These two protein chains interact to form a complex.

Sequence of protein 2:
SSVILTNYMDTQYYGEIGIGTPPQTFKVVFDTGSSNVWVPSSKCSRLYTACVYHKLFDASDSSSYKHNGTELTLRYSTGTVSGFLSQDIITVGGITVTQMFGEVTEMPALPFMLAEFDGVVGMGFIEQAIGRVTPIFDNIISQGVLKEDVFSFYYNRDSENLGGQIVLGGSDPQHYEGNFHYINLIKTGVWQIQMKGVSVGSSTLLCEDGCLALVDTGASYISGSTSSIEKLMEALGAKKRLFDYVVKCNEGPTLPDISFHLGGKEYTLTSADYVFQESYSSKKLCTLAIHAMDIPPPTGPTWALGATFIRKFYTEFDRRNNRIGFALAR

Sequence of protein 1:
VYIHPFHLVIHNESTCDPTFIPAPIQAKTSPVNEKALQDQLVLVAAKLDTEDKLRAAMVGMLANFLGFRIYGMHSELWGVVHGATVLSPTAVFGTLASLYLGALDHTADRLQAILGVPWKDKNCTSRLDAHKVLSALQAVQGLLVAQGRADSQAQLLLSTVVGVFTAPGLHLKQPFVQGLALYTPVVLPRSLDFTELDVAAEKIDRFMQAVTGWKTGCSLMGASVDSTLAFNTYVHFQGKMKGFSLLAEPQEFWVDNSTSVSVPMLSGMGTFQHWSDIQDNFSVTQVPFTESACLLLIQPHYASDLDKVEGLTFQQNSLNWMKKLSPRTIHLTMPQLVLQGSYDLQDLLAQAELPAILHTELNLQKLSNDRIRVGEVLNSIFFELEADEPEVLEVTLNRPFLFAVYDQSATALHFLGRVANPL

Residue-level contacts at the interface:
Residue F8 in protein 1 interacts with residue G271 in protein 2 (closest heavy-atom distance 3.5 Å).
Residue Y4 in protein 1 is in contact with residue C339 in protein 2 (closest heavy-atom distance 3.5 Å).
Residue H9 in protein 1 is in contact with residue S127 in protein 2 (closest heavy-atom distance 2.0 Å).
Residue E15 in protein 1 contacts residue R125 in protein 2 (closest heavy-atom distance 2.8 Å).
Residue A366 in protein 1 is in contact with residue R96 in protein 2 (closest heavy-atom distance 3.3 Å).
Residue F79 in protein 1 contacts residue L160 in protein 2 (closest heavy-atom distance 3.4 Å).
Residue I5 in protein 1 interacts with residue T61 in protein 2 (closest heavy-atom distance 2.7 Å).
Residue L10 in protein 1 contacts residue D81 in protein 2 (closest heavy-atom distance 2.5 Å).
Residue D135 in protein 1 is in contact with residue P158 in protein 2 (closest heavy-atom distance 2.4 Å).
Residue M72 in protein 1 interacts with residue L160 in protein 2 (closest heavy-atom distance 3.1 Å).
Residue V11 in protein 1 interacts with residue S127 in protein 2 (closest heavy-atom distance 3.4 Å).
Residue L68 in protein 1 contacts residue L295 in protein 2 (closest heavy-atom distance 0.7 Å).
Residue F8 in protein 1 is in contact with residue L164 in protein 2 (closest heavy-atom distance 3.6 Å).
Residue V11 in protein 1 contacts residue D269 in protein 2 (closest heavy-atom distance 2.5 Å).
Residue H9 in protein 1 is in contact with residue I348 in protein 2 (closest heavy-atom distance 3.5 Å).
Residue L10 in protein 1 contacts residue Y126 in protein 2 (closest heavy-atom distance 3.5 Å).
Residue R69 in protein 1 contacts residue L295 in protein 2 (closest heavy-atom distance 3.6 Å).
Residue A127 in protein 1 is in contact with residue L97 in protein 2 (closest heavy-atom distance 2.0 Å).
Residue L10 in protein 1 is in contact with residue D269 in protein 2 (closest heavy-atom distance 3.4 Å).
Residue H9 in protein 1 contacts residue T128 in protein 2 (closest heavy-atom distance 3.0 Å).
Residue K136 in protein 1 interacts with residue R125 in protein 2 (closest heavy-atom distance 2.7 Å).
Residue H9 in protein 1 is in contact with residue M346 in protein 2 (closest heavy-atom distance 3.0 Å).
Residue H9 in protein 1 contacts residue S276 in protein 2 (closest heavy-atom distance 3.4 Å).
Residue P132 in protein 1 is in contact with residue P158 in protein 2 (closest heavy-atom distance 3.2 Å).
Residue H13 in protein 1 interacts with residue P349 in protein 2 (closest heavy-atom distance 3.4 Å).
Residue P7 in protein 1 interacts with residue H344 in protein 2 (closest heavy-atom distance 3.1 Å).
Residue L10 in protein 1 interacts with residue V170 in protein 2 (closest heavy-atom distance 3.7 Å).
Residue I12 in protein 1 is in contact with residue G83 in protein 2 (closest heavy-atom distance 2.3 Å).
Residue P7 in protein 1 contacts residue Y274 in protein 2 (closest heavy-atom distance 3.2 Å).
Residue I128 in protein 1 contacts residue L97 in protein 2 (closest heavy-atom distance 1.6 Å).
Residue E15 in protein 1 is in contact with residue T123 in protein 2 (closest heavy-atom distance 3.1 Å).
Residue Y4 in protein 1 contacts residue T340 in protein 2 (closest heavy-atom distance 3.3 Å).
Residue D135 in protein 1 is in contact with residue T130 in protein 2 (closest heavy-atom distance 3.2 Å).
Residue R83 in protein 1 interacts with residue T99 in protein 2 (closest heavy-atom distance 1.4 Å).
Residue H13 in protein 1 is in contact with residue R125 in protein 2 (closest heavy-atom distance 2.7 Å).
Residue D135 in protein 1 interacts with residue G129 in protein 2 (closest heavy-atom distance 3.1 Å).
Residue I12 in protein 1 contacts residue Q178 in protein 2 (closest heavy-atom distance 3.1 Å).
Residue K136 in protein 1 interacts with residue T130 in protein 2 (closest heavy-atom distance 3.5 Å).
Residue D135 in protein 1 is in contact with residue L160 in protein 2 (closest heavy-atom distance 3.1 Å).
Residue V11 in protein 1 interacts with residue I348 in protein 2 (closest heavy-atom distance 3.6 Å).
Residue S16 in protein 1 is in contact with residue R125 in protein 2 (closest heavy-atom distance 2.3 Å).
Residue Y4 in protein 1 interacts with residue E331 in protein 2 (closest heavy-atom distance 2.6 Å).
Residue F8 in protein 1 interacts with residue Q62 in protein 2 (closest heavy-atom distance 2.9 Å).
Residue H9 in protein 1 is in contact with residue Y126 in protein 2 (closest heavy-atom distance 3.6 Å).
Residue I5 in protein 1 contacts residue F329 in protein 2 (closest heavy-atom distance 3.4 Å).
Residue D135 in protein 1 contacts residue P161 in protein 2 (closest heavy-atom distance 3.6 Å).
Residue L76 in protein 1 interacts with residue L160 in protein 2 (closest heavy-atom distance 2.5 Å).
Residue E367 in protein 1 contacts residue L97 in protein 2 (closest heavy-atom distance 2.7 Å).
Residue I5 in protein 1 contacts residue Y274 in protein 2 (closest heavy-atom distance 3.7 Å).
Residue N331 in protein 1 is in contact with residue Y58 in protein 2 (closest heavy-atom distance 3.5 Å).
Residue I12 in protein 1 contacts residue S84 in protein 2 (closest heavy-atom distance 3.2 Å).
Residue V131 in protein 1 is in contact with residue P158 in protein 2 (closest heavy-atom distance 3.1 Å).
Residue F8 in protein 1 is in contact with residue S273 in protein 2 (closest heavy-atom distance 3.0 Å).
Residue F8 in protein 1 interacts with residue A272 in protein 2 (closest heavy-atom distance 3.5 Å).
Residue H13 in protein 1 interacts with residue Y126 in protein 2 (closest heavy-atom distance 3.1 Å).
Residue V131 in protein 1 interacts with residue A159 in protein 2 (closest heavy-atom distance 3.4 Å).
Residue L10 in protein 1 interacts with residue G271 in protein 2 (closest heavy-atom distance 3.4 Å).
Residue F8 in protein 1 interacts with residue F167 in protein 2 (closest heavy-atom distance 3.6 Å).
Residue E367 in protein 1 contacts residue R96 in protein 2 (closest heavy-atom distance 2.4 Å).
Residue Y4 in protein 1 contacts residue L338 in protein 2 (closest heavy-atom distance 3.5 Å).